Sequence of protein 2:
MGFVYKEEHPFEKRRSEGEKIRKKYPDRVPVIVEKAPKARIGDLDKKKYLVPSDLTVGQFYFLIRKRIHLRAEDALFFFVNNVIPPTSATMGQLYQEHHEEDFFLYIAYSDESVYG

Interface contacts:
Residue L56 in protein 2 is in contact with residue V9 in protein 1 (closest heavy-atom distance 4.6 Å).
Residue V52 in protein 2 contacts residue V9 in protein 1 (closest heavy-atom distance 4.1 Å).
Residue E18 in protein 2 interacts with residue W6 in protein 1 (closest heavy-atom distance 2.8 Å).
Residue R29 in protein 2 interacts with residue R8 in protein 1 (closest heavy-atom distance 3.5 Å).
Residue E9 in protein 2 interacts with residue D3 in protein 1 (closest heavy-atom distance 4.1 Å).
Residue Y50 in protein 2 interacts with residue V9 in protein 1 (closest heavy-atom distance 4.3 Å).
Residue K48 in protein 2 contacts residue S1 in protein 1 (closest heavy-atom distance 3.9 Å).
Residue L56 in protein 2 is in contact with residue P11 in protein 1 (closest heavy-atom distance 5.0 Å).
Residue Y50 in protein 2 is in contact with residue W6 in protein 1 (closest heavy-atom distance 3.4 Å).
Residue L51 in protein 2 interacts with residue W6 in protein 1 (closest heavy-atom distance 4.0 Å).
Residue K49 in protein 2 contacts residue V7 in protein 1 (closest heavy-atom distance 2.8 Å).
Residue K49 in protein 2 is in contact with residue D4 in protein 1 (closest heavy-atom distance 4.3 Å).
Residue P53 in protein 2 interacts with residue A10 in protein 1 (closest heavy-atom distance 4.0 Å).
Residue K49 in protein 2 interacts with residue F5 in protein 1 (closest heavy-atom distance 3.8 Å).
Residue F105 in protein 2 contacts residue W6 in protein 1 (closest heavy-atom distance 3.6 Å).
Residue L45 in protein 2 interacts with residue S1 in protein 1 (closest heavy-atom distance 2.4 Å).
Residue K49 in protein 2 interacts with residue D2 in protein 1 (closest heavy-atom distance 4.3 Å).
Residue K47 in protein 2 is in contact with residue S1 in protein 1 (closest heavy-atom distance 4.2 Å).
Residue Y26 in protein 2 contacts residue R8 in protein 1 (closest heavy-atom distance 3.8 Å).
Residue I22 in protein 2 is in contact with residue W6 in protein 1 (closest heavy-atom distance 3.5 Å).
Residue L45 in protein 2 interacts with residue D2 in protein 1 (closest heavy-atom distance 4.7 Å).
Residue P53 in protein 2 interacts with residue V9 in protein 1 (closest heavy-atom distance 3.3 Å).
Residue K48 in protein 2 contacts residue D3 in protein 1 (closest heavy-atom distance 3.7 Å).
Residue D46 in protein 2 is in contact with residue D2 in protein 1 (closest heavy-atom distance 2.9 Å).
Residue D46 in protein 2 contacts residue S1 in protein 1 (closest heavy-atom distance 3.4 Å).
Residue R68 in protein 2 contacts residue V7 in protein 1 (closest heavy-atom distance 4.3 Å).
Residue K47 in protein 2 contacts residue D2 in protein 1 (closest heavy-atom distance 2.6 Å).
Residue K47 in protein 2 contacts residue V7 in protein 1 (closest heavy-atom distance 3.8 Å).
Residue Y6 in protein 2 is in contact with residue W6 in protein 1 (closest heavy-atom distance 4.6 Å).
Residue K49 in protein 2 contacts residue D3 in protein 1 (closest heavy-atom distance 3.1 Å).
Residue L56 in protein 2 interacts with residue A10 in protein 1 (closest heavy-atom distance 4.0 Å).
Residue R29 in protein 2 is in contact with residue A10 in protein 1 (closest heavy-atom distance 4.9 Å).
Residue P53 in protein 2 interacts with residue P11 in protein 1 (closest heavy-atom distance 3.7 Å).
Residue L51 in protein 2 is in contact with residue V9 in protein 1 (closest heavy-atom distance 3.2 Å).
Residue R29 in protein 2 interacts with residue P11 in protein 1 (closest heavy-atom distance 4.1 Å).
Residue V32 in protein 2 contacts residue W6 in protein 1 (closest heavy-atom distance 3.6 Å).
Residue P31 in protein 2 is in contact with residue W6 in protein 1 (closest heavy-atom distance 3.7 Å).
Residue H10 in protein 2 interacts with residue D3 in protein 1 (closest heavy-atom distance 2.6 Å).
Residue Y6 in protein 2 contacts residue D3 in protein 1 (closest heavy-atom distance 3.9 Å).
Residue R29 in protein 2 contacts residue V9 in protein 1 (closest heavy-atom distance 2.9 Å).
Residue L64 in protein 2 contacts residue V9 in protein 1 (closest heavy-atom distance 3.5 Å).
Residue Y50 in protein 2 contacts residue V7 in protein 1 (closest heavy-atom distance 3.6 Å).
Residue K48 in protein 2 contacts residue D2 in protein 1 (closest heavy-atom distance 2.9 Å).
Residue K49 in protein 2 interacts with residue W6 in protein 1 (closest heavy-atom distance 3.4 Å).
Residue I33 in protein 2 interacts with residue W6 in protein 1 (closest heavy-atom distance 3.8 Å).
Residue L51 in protein 2 is in contact with residue R8 in protein 1 (closest heavy-atom distance 4.0 Å).
Residue F61 in protein 2 interacts with residue V9 in protein 1 (closest heavy-atom distance 4.8 Å).
Residue K47 in protein 2 is in contact with residue F5 in protein 1 (closest heavy-atom distance 3.7 Å).
Residue L51 in protein 2 interacts with residue V7 in protein 1 (closest heavy-atom distance 3.0 Å).

Sequence of protein 1:
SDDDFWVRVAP

These two protein chains interact to form a complex.